Sequence of protein 1:
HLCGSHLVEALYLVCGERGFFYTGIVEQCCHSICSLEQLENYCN

Residue-level contacts at the interface:
Residue F25 in protein 2 is in contact with residue F25 in protein 1 (closest heavy-atom distance 4.1 Å).
Residue N57 in protein 2 contacts residue F25 in protein 1 (closest heavy-atom distance 4.9 Å).
Residue Y26 in protein 2 contacts residue R22 in protein 1 (closest heavy-atom distance 4.7 Å).
Residue E13 in protein 2 contacts residue V12 in protein 1 (closest heavy-atom distance 5.0 Å).
Residue N57 in protein 2 contacts residue Y26 in protein 1 (closest heavy-atom distance 4.9 Å).
Residue T27 in protein 2 interacts with residue R22 in protein 1 (closest heavy-atom distance 4.9 Å).
Residue P28 in protein 2 contacts residue R22 in protein 1 (closest heavy-atom distance 4.9 Å).
Residue P28 in protein 2 is in contact with residue G23 in protein 1 (closest heavy-atom distance 4.3 Å).
Residue Y26 in protein 2 contacts residue G20 in protein 1 (closest heavy-atom distance 5.0 Å).
Residue T27 in protein 2 contacts residue G23 in protein 1 (closest heavy-atom distance 4.6 Å).
Residue E13 in protein 2 interacts with residue E13 in protein 1 (closest heavy-atom distance 3.9 Å).
Residue V12 in protein 2 interacts with residue V12 in protein 1 (closest heavy-atom distance 3.0 Å).
Residue F25 in protein 2 interacts with residue F24 in protein 1 (closest heavy-atom distance 3.4 Å).
Residue Y26 in protein 2 is in contact with residue F24 in protein 1 (closest heavy-atom distance 2.7 Å).
Residue Y26 in protein 2 is in contact with residue F25 in protein 1 (closest heavy-atom distance 4.9 Å).
Residue G8 in protein 2 contacts residue Y16 in protein 1 (closest heavy-atom distance 3.1 Å).
Residue Y16 in protein 2 is in contact with residue G8 in protein 1 (closest heavy-atom distance 3.6 Å).
Residue G23 in protein 2 is in contact with residue T27 in protein 1 (closest heavy-atom distance 4.6 Å).
Residue F25 in protein 2 is in contact with residue Y26 in protein 1 (closest heavy-atom distance 4.9 Å).
Residue Y16 in protein 2 is in contact with residue S9 in protein 1 (closest heavy-atom distance 3.7 Å).
Residue Y16 in protein 2 is in contact with residue V12 in protein 1 (closest heavy-atom distance 3.5 Å).
Residue Y26 in protein 2 is in contact with residue N57 in protein 1 (closest heavy-atom distance 4.2 Å).
Residue T27 in protein 2 interacts with residue N57 in protein 1 (closest heavy-atom distance 4.9 Å).
Residue F24 in protein 2 is in contact with residue V12 in protein 1 (closest heavy-atom distance 3.8 Å).
Residue F24 in protein 2 interacts with residue F24 in protein 1 (closest heavy-atom distance 3.6 Å).
Residue F24 in protein 2 is in contact with residue Y26 in protein 1 (closest heavy-atom distance 2.8 Å).
Residue R22 in protein 2 is in contact with residue Y26 in protein 1 (closest heavy-atom distance 4.8 Å).
Residue Y16 in protein 2 interacts with residue Y26 in protein 1 (closest heavy-atom distance 4.1 Å).
Residue Y26 in protein 2 contacts residue G23 in protein 1 (closest heavy-atom distance 3.1 Å).
Residue F24 in protein 2 interacts with residue F25 in protein 1 (closest heavy-atom distance 3.5 Å).
Residue S9 in protein 2 is in contact with residue Y16 in protein 1 (closest heavy-atom distance 3.5 Å).
Residue Y26 in protein 2 is in contact with residue Y16 in protein 1 (closest heavy-atom distance 3.9 Å).
Residue V12 in protein 2 contacts residue F24 in protein 1 (closest heavy-atom distance 3.9 Å).
Residue V12 in protein 2 contacts residue Y16 in protein 1 (closest heavy-atom distance 3.7 Å).
Residue G23 in protein 2 contacts residue Y26 in protein 1 (closest heavy-atom distance 3.0 Å).
Residue P28 in protein 2 interacts with residue E21 in protein 1 (closest heavy-atom distance 3.4 Å).
Residue E13 in protein 2 contacts residue S9 in protein 1 (closest heavy-atom distance 4.5 Å).

Sequence of protein 2:
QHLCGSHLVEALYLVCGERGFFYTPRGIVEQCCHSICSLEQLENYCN

The following describes two proteins that form a bound complex.